Sequence of the first protein:
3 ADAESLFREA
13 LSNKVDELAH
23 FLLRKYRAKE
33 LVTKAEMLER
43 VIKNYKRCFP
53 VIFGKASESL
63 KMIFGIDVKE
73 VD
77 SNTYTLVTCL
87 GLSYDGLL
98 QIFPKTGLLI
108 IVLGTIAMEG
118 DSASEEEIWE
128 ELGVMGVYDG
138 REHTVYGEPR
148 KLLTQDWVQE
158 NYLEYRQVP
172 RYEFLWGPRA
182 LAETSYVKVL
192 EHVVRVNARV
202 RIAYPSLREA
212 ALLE

These two protein chains interact to form a complex.

Sequence of the second protein:
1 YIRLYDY

Residue-level contacts at the interface:
Residue E124 in the first protein interacts with residue R3 in the second protein (closest heavy-atom distance 4.9 Å).
Residue V194 in the first protein interacts with residue L4 in the second protein (closest heavy-atom distance 3.9 Å).
Residue G111 in the first protein contacts residue L4 in the second protein (closest heavy-atom distance 4.3 Å).
Residue E128 in the first protein is in contact with residue I2 in the second protein (closest heavy-atom distance 4.5 Å).
Residue K57 in the first protein interacts with residue Y7 in the second protein (closest heavy-atom distance 4.6 Å).
Residue N198 in the first protein interacts with residue D6 in the second protein (closest heavy-atom distance 3.7 Å).
Residue R200 in the first protein is in contact with residue D6 in the second protein (closest heavy-atom distance 3.0 Å).
Residue I107 in the first protein interacts with residue Y5 in the second protein (closest heavy-atom distance 4.7 Å).
Residue I108 in the first protein contacts residue Y5 in the second protein (closest heavy-atom distance 3.1 Å).
Residue H193 in the first protein contacts residue Y5 in the second protein (closest heavy-atom distance 3.9 Å).
Residue V131 in the first protein contacts residue I2 in the second protein (closest heavy-atom distance 4.9 Å).
Residue E128 in the first protein is in contact with residue L4 in the second protein (closest heavy-atom distance 3.2 Å).
Residue M64 in the first protein contacts residue Y5 in the second protein (closest heavy-atom distance 3.4 Å).
Residue N198 in the first protein contacts residue L4 in the second protein (closest heavy-atom distance 3.0 Å).
Residue V197 in the first protein contacts residue Y5 in the second protein (closest heavy-atom distance 3.7 Å).
Residue V131 in the first protein interacts with residue Y1 in the second protein (closest heavy-atom distance 2.8 Å).
Residue E60 in the first protein contacts residue Y7 in the second protein (closest heavy-atom distance 3.2 Å).
Residue M64 in the first protein is in contact with residue I2 in the second protein (closest heavy-atom distance 4.4 Å).
Residue M132 in the first protein is in contact with residue I2 in the second protein (closest heavy-atom distance 3.5 Å).
Residue R200 in the first protein contacts residue Y7 in the second protein (closest heavy-atom distance 3.4 Å).
Residue M132 in the first protein is in contact with residue Y1 in the second protein (closest heavy-atom distance 3.2 Å).
Residue M64 in the first protein is in contact with residue Y7 in the second protein (closest heavy-atom distance 3.4 Å).
Residue R202 in the first protein is in contact with residue D6 in the second protein (closest heavy-atom distance 2.5 Å).
Residue M115 in the first protein interacts with residue L4 in the second protein (closest heavy-atom distance 4.3 Å).
Residue N198 in the first protein contacts residue Y5 in the second protein (closest heavy-atom distance 3.5 Å).
Residue E127 in the first protein interacts with residue R3 in the second protein (closest heavy-atom distance 3.5 Å).
Residue I107 in the first protein contacts residue L4 in the second protein (closest heavy-atom distance 4.6 Å).
Residue E128 in the first protein interacts with residue R3 in the second protein (closest heavy-atom distance 3.2 Å).
Residue V194 in the first protein is in contact with residue Y5 in the second protein (closest heavy-atom distance 4.4 Å).
Residue T112 in the first protein interacts with residue L4 in the second protein (closest heavy-atom distance 4.3 Å).
Residue R200 in the first protein contacts residue Y5 in the second protein (closest heavy-atom distance 4.3 Å).
Residue I108 in the first protein is in contact with residue L4 in the second protein (closest heavy-atom distance 3.7 Å).
Residue V131 in the first protein contacts residue R3 in the second protein (closest heavy-atom distance 4.6 Å).
Residue I108 in the first protein contacts residue I2 in the second protein (closest heavy-atom distance 3.9 Å).
Residue I65 in the first protein is in contact with residue Y7 in the second protein (closest heavy-atom distance 4.3 Å).
Residue G104 in the first protein is in contact with residue Y5 in the second protein (closest heavy-atom distance 4.2 Å).
Residue S61 in the first protein contacts residue Y7 in the second protein (closest heavy-atom distance 2.5 Å).